Sequence of chain A:
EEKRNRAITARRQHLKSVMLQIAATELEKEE

This data describes a binding interaction between two proteins.

Sequence of chain B:
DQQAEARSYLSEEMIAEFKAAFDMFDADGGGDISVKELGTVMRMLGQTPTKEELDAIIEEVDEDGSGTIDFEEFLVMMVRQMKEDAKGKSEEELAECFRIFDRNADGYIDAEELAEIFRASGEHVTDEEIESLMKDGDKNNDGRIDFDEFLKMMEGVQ

Residue-level contacts at the interface:
Residue S122 in chain B contacts residue V20 in chain A (closest heavy-atom distance 4.0 Å).
Residue L134 in chain B contacts residue M21 in chain A (closest heavy-atom distance 4.4 Å).
Residue I118 in chain B is in contact with residue I24 in chain A (closest heavy-atom distance 3.2 Å).
Residue K90 in chain B is in contact with residue L22 in chain A (closest heavy-atom distance 3.6 Å).
Residue I101 in chain B is in contact with residue E28 in chain A (closest heavy-atom distance 4.0 Å).
Residue V158 in chain B interacts with residue S19 in chain A (closest heavy-atom distance 3.9 Å).
Residue D137 in chain B is in contact with residue R14 in chain A (closest heavy-atom distance 3.6 Å).
Residue V158 in chain B contacts residue L22 in chain A (closest heavy-atom distance 3.5 Å).
Residue I101 in chain B is in contact with residue A25 in chain A (closest heavy-atom distance 4.4 Å).
Residue R104 in chain B is in contact with residue E28 in chain A (closest heavy-atom distance 3.2 Å).
Residue E124 in chain B contacts residue R13 in chain A (closest heavy-atom distance 3.7 Å).
Residue E124 in chain B interacts with residue V20 in chain A (closest heavy-atom distance 3.5 Å).
Residue F102 in chain B is in contact with residue A25 in chain A (closest heavy-atom distance 4.0 Å).
Residue M155 in chain B interacts with residue M21 in chain A (closest heavy-atom distance 3.9 Å).
Residue M155 in chain B interacts with residue K18 in chain A (closest heavy-atom distance 3.5 Å).
Residue A21 in chain B interacts with residue E4 in chain A (closest heavy-atom distance 3.6 Å).
Residue I118 in chain B contacts residue M21 in chain A (closest heavy-atom distance 4.3 Å).
Residue E124 in chain B interacts with residue L17 in chain A (closest heavy-atom distance 4.0 Å).
Residue I101 in chain B interacts with residue L29 in chain A (closest heavy-atom distance 3.7 Å).
Residue Q159 in chain B contacts residue L22 in chain A (closest heavy-atom distance 3.5 Å).
Residue V126 in chain B interacts with residue L17 in chain A (closest heavy-atom distance 3.8 Å).
Residue F119 in chain B interacts with residue M21 in chain A (closest heavy-atom distance 3.4 Å).
Residue E14 in chain B contacts residue I10 in chain A (closest heavy-atom distance 3.6 Å).
Residue F151 in chain B contacts residue M21 in chain A (closest heavy-atom distance 3.9 Å).
Residue L134 in chain B is in contact with residue K18 in chain A (closest heavy-atom distance 4.0 Å).
Residue E124 in chain B is in contact with residue H16 in chain A (closest heavy-atom distance 3.0 Å).
Residue A17 in chain B is in contact with residue N7 in chain A (closest heavy-atom distance 3.9 Å).
Residue S133 in chain B interacts with residue R14 in chain A (closest heavy-atom distance 3.6 Å).
Residue F102 in chain B interacts with residue I24 in chain A (closest heavy-atom distance 4.4 Å).
Residue E14 in chain B interacts with residue R14 in chain A (closest heavy-atom distance 3.0 Å).
Residue C98 in chain B contacts residue L29 in chain A (closest heavy-atom distance 4.5 Å).
Residue F102 in chain B interacts with residue M21 in chain A (closest heavy-atom distance 3.6 Å).
Residue I101 in chain B is in contact with residue E32 in chain A (closest heavy-atom distance 4.2 Å).
Residue C98 in chain B contacts residue A25 in chain A (closest heavy-atom distance 3.4 Å).
Residue Q159 in chain B contacts residue S19 in chain A (closest heavy-atom distance 2.5 Å).
Residue S122 in chain B contacts residue I24 in chain A (closest heavy-atom distance 3.5 Å).
Residue D137 in chain B is in contact with residue K18 in chain A (closest heavy-atom distance 3.7 Å).
Residue E14 in chain B is in contact with residue T11 in chain A (closest heavy-atom distance 4.0 Å).
Residue L95 in chain B is in contact with residue L22 in chain A (closest heavy-atom distance 3.6 Å).
Residue C98 in chain B contacts residue L22 in chain A (closest heavy-atom distance 4.4 Å).
Residue H125 in chain B contacts residue R13 in chain A (closest heavy-atom distance 3.4 Å).
Residue L134 in chain B interacts with residue L17 in chain A (closest heavy-atom distance 3.9 Å).
Residue M15 in chain B interacts with residue Q15 in chain A (closest heavy-atom distance 4.0 Å).
Residue A121 in chain B is in contact with residue I24 in chain A (closest heavy-atom distance 3.9 Å).
Residue M15 in chain B contacts residue T11 in chain A (closest heavy-atom distance 3.8 Å).
Residue M154 in chain B interacts with residue M21 in chain A (closest heavy-atom distance 4.5 Å).
Residue E14 in chain B is in contact with residue N7 in chain A (closest heavy-atom distance 3.5 Å).
Residue L134 in chain B is in contact with residue R14 in chain A (closest heavy-atom distance 4.3 Å).
Residue R100 in chain B interacts with residue E32 in chain A (closest heavy-atom distance 2.7 Å).
Residue M154 in chain B is in contact with residue K18 in chain A (closest heavy-atom distance 2.7 Å).
Residue R100 in chain B contacts residue L29 in chain A (closest heavy-atom distance 3.7 Å).
Residue S12 in chain B is in contact with residue R14 in chain A (closest heavy-atom distance 3.9 Å).
Residue E130 in chain B contacts residue R13 in chain A (closest heavy-atom distance 3.0 Å).
Residue E97 in chain B contacts residue L29 in chain A (closest heavy-atom distance 3.9 Å).
Residue V126 in chain B interacts with residue R13 in chain A (closest heavy-atom distance 4.4 Å).
Residue V158 in chain B interacts with residue K18 in chain A (closest heavy-atom distance 4.0 Å).
Residue E18 in chain B interacts with residue R8 in chain A (closest heavy-atom distance 3.1 Å).
Residue F119 in chain B is in contact with residue I24 in chain A (closest heavy-atom distance 4.0 Å).
Residue E130 in chain B interacts with residue L17 in chain A (closest heavy-atom distance 3.2 Å).
Residue F119 in chain B interacts with residue L17 in chain A (closest heavy-atom distance 3.5 Å).